The following describes two proteins that form a bound complex.

Sequence of chain B:
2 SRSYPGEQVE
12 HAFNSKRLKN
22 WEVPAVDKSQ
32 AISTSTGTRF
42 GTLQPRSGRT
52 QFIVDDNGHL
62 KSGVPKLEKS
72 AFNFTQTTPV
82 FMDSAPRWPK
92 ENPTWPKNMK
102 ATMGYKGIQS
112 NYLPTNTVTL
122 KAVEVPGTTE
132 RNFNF

Contacts between the two chains:
Residue Y35 in chain A is in contact with residue K20 in chain B (closest heavy-atom distance 4.8 Å).
Residue G38 in chain A contacts residue A13 in chain B (closest heavy-atom distance 3.6 Å).
Residue N37 in chain A contacts residue A13 in chain B (closest heavy-atom distance 4.0 Å).
Residue Y39 in chain A interacts with residue A13 in chain B (closest heavy-atom distance 3.5 Å).
Residue Y39 in chain A interacts with residue H12 in chain B (closest heavy-atom distance 4.1 Å).
Residue G38 in chain A is in contact with residue H12 in chain B (closest heavy-atom distance 4.5 Å).
Residue Y39 in chain A contacts residue V10 in chain B (closest heavy-atom distance 4.4 Å).
Residue N37 in chain A interacts with residue R18 in chain B (closest heavy-atom distance 4.4 Å).
Residue N37 in chain A is in contact with residue L19 in chain B (closest heavy-atom distance 4.3 Å).
Residue Y39 in chain A contacts residue F14 in chain B (closest heavy-atom distance 4.8 Å).
Residue G38 in chain A is in contact with residue L19 in chain B (closest heavy-atom distance 4.5 Å).
Residue G38 in chain A interacts with residue R18 in chain B (closest heavy-atom distance 3.4 Å).
Residue Y35 in chain A interacts with residue R18 in chain B (closest heavy-atom distance 4.1 Å).

Sequence of chain A:
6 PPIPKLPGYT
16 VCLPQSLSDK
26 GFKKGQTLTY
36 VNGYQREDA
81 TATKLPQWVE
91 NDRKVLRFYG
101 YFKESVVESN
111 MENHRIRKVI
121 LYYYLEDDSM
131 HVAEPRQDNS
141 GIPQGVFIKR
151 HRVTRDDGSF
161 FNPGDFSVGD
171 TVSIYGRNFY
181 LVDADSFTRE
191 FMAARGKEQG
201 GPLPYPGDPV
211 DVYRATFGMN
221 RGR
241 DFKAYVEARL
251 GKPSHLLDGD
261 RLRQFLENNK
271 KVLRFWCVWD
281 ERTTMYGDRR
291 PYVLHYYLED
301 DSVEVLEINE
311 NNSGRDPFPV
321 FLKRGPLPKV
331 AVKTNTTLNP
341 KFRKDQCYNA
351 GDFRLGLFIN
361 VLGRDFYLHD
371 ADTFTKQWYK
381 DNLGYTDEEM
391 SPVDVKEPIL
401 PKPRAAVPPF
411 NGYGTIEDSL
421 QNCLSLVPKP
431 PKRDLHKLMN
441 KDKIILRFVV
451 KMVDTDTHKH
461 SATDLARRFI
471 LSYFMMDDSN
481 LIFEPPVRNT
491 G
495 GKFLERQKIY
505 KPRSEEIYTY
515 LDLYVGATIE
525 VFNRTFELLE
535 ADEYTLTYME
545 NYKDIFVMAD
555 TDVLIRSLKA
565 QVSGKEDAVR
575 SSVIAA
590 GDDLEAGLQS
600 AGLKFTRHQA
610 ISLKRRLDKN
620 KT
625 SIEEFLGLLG